Residue-level contacts at the interface:
Residue V227 in the second protein contacts residue A151 in the first protein (closest heavy-atom distance 3.7 Å).
Residue N157 in the second protein contacts residue W184 in the first protein (closest heavy-atom distance 4.1 Å).
Residue H146 in the second protein contacts residue P147 in the first protein (closest heavy-atom distance 3.7 Å).
Residue W209 in the second protein is in contact with residue M148 in the first protein (closest heavy-atom distance 3.5 Å).
Residue T158 in the second protein contacts residue W184 in the first protein (closest heavy-atom distance 3.8 Å).
Residue M216 in the second protein is in contact with residue M148 in the first protein (closest heavy-atom distance 4.3 Å).
Residue R119 in the second protein interacts with residue D185 in the first protein (closest heavy-atom distance 4.1 Å).
Residue I228 in the second protein is in contact with residue K113 in the first protein (closest heavy-atom distance 3.6 Å).
Residue W184 in the second protein contacts residue A150 in the first protein (closest heavy-atom distance 3.8 Å).
Residue V211 in the second protein interacts with residue A151 in the first protein (closest heavy-atom distance 3.6 Å).
Residue M148 in the second protein interacts with residue W209 in the first protein (closest heavy-atom distance 3.5 Å).
Residue W184 in the second protein contacts residue N157 in the first protein (closest heavy-atom distance 4.1 Å).
Residue P147 in the second protein interacts with residue W184 in the first protein (closest heavy-atom distance 3.6 Å).
Residue A151 in the second protein contacts residue W183 in the first protein (closest heavy-atom distance 3.7 Å).
Residue P186 in the second protein interacts with residue T158 in the first protein (closest heavy-atom distance 4.0 Å).
Residue K113 in the second protein contacts residue V227 in the first protein (closest heavy-atom distance 3.4 Å).
Residue P147 in the second protein is in contact with residue H146 in the first protein (closest heavy-atom distance 3.7 Å).
Residue K113 in the second protein is in contact with residue G226 in the first protein (closest heavy-atom distance 2.9 Å).
Residue P147 in the second protein contacts residue P147 in the first protein (closest heavy-atom distance 3.5 Å).
Residue M148 in the second protein contacts residue M216 in the first protein (closest heavy-atom distance 4.3 Å).
Residue A150 in the second protein contacts residue W183 in the first protein (closest heavy-atom distance 3.9 Å).
Residue A151 in the second protein interacts with residue W209 in the first protein (closest heavy-atom distance 3.7 Å).
Residue H146 in the second protein contacts residue M148 in the first protein (closest heavy-atom distance 3.4 Å).
Residue V211 in the second protein contacts residue D152 in the first protein (closest heavy-atom distance 3.8 Å).
Residue M216 in the second protein contacts residue M216 in the first protein (closest heavy-atom distance 3.2 Å).
Residue W183 in the second protein contacts residue I115 in the first protein (closest heavy-atom distance 3.5 Å).
Residue M216 in the second protein is in contact with residue W209 in the first protein (closest heavy-atom distance 4.2 Å).
Residue K113 in the second protein contacts residue D229 in the first protein (closest heavy-atom distance 3.7 Å).
Residue P186 in the second protein interacts with residue Q161 in the first protein (closest heavy-atom distance 3.6 Å).
Residue W183 in the second protein interacts with residue A151 in the first protein (closest heavy-atom distance 3.7 Å).
Residue W209 in the second protein contacts residue M216 in the first protein (closest heavy-atom distance 4.2 Å).
Residue A151 in the second protein contacts residue V227 in the first protein (closest heavy-atom distance 3.7 Å).
Residue M148 in the second protein contacts residue M148 in the first protein (closest heavy-atom distance 4.0 Å).
Residue D185 in the second protein interacts with residue R119 in the first protein (closest heavy-atom distance 4.1 Å).
Residue T158 in the second protein interacts with residue P186 in the first protein (closest heavy-atom distance 4.0 Å).
Residue D229 in the second protein is in contact with residue K113 in the first protein (closest heavy-atom distance 3.7 Å).
Residue P186 in the second protein interacts with residue R119 in the first protein (closest heavy-atom distance 3.5 Å).
Residue L108 in the second protein contacts residue V227 in the first protein (closest heavy-atom distance 3.7 Å).
Residue W184 in the second protein contacts residue T158 in the first protein (closest heavy-atom distance 3.8 Å).
Residue Q161 in the second protein contacts residue P186 in the first protein (closest heavy-atom distance 3.6 Å).
Residue V227 in the second protein is in contact with residue K113 in the first protein (closest heavy-atom distance 3.4 Å).
Residue V227 in the second protein interacts with residue L108 in the first protein (closest heavy-atom distance 3.7 Å).
Residue W209 in the second protein is in contact with residue A151 in the first protein (closest heavy-atom distance 3.7 Å).
Residue W184 in the second protein contacts residue R119 in the first protein (closest heavy-atom distance 2.6 Å).
Residue P212 in the second protein is in contact with residue D152 in the first protein (closest heavy-atom distance 4.3 Å).
Residue I115 in the second protein is in contact with residue W183 in the first protein (closest heavy-atom distance 3.5 Å).
Residue M216 in the second protein is in contact with residue T213 in the first protein (closest heavy-atom distance 3.5 Å).
Residue D152 in the second protein contacts residue P212 in the first protein (closest heavy-atom distance 4.3 Å).
Residue R119 in the second protein contacts residue P186 in the first protein (closest heavy-atom distance 3.5 Å).
Residue W184 in the second protein contacts residue P147 in the first protein (closest heavy-atom distance 3.6 Å).
Residue R119 in the second protein interacts with residue W184 in the first protein (closest heavy-atom distance 2.6 Å).
Residue D152 in the second protein interacts with residue V211 in the first protein (closest heavy-atom distance 3.8 Å).
Residue G226 in the second protein is in contact with residue K113 in the first protein (closest heavy-atom distance 2.9 Å).
Residue A151 in the second protein interacts with residue V211 in the first protein (closest heavy-atom distance 3.6 Å).
Residue K113 in the second protein interacts with residue I228 in the first protein (closest heavy-atom distance 3.6 Å).
Residue A150 in the second protein contacts residue W184 in the first protein (closest heavy-atom distance 3.8 Å).
Residue W184 in the second protein contacts residue W184 in the first protein (closest heavy-atom distance 3.7 Å).
Residue M148 in the second protein contacts residue H146 in the first protein (closest heavy-atom distance 3.4 Å).
Residue W183 in the second protein contacts residue A150 in the first protein (closest heavy-atom distance 3.9 Å).
Residue T213 in the second protein interacts with residue M216 in the first protein (closest heavy-atom distance 3.5 Å).

Sequence of the second protein:
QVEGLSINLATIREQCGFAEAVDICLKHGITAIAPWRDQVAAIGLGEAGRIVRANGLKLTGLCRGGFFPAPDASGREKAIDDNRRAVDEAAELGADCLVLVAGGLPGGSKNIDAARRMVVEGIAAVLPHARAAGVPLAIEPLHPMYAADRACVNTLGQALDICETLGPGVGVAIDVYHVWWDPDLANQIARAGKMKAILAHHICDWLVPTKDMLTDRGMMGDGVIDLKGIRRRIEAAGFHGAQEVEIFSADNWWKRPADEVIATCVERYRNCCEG

Sequence of the first protein:
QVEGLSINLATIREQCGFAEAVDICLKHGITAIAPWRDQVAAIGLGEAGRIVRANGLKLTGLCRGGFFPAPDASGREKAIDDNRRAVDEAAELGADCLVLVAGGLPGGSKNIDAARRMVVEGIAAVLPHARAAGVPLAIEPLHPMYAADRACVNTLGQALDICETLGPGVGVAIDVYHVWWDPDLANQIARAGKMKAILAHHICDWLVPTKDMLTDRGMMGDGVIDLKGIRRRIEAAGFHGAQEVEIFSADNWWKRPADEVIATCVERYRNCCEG

These two protein chains interact to form a complex.